Sequence of chain A:
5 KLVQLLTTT

Sequence of chain B:
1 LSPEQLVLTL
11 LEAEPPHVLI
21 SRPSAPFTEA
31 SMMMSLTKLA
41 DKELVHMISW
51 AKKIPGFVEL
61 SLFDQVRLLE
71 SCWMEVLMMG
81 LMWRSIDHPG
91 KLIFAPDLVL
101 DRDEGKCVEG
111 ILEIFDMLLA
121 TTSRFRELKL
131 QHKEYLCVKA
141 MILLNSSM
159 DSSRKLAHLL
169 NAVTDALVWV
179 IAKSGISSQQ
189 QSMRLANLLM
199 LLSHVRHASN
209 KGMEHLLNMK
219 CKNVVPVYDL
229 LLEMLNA

The following describes two proteins that form a bound complex.

Residue-level contacts at the interface:
Residue E231 in chain B contacts residue V7 in chain A (closest heavy-atom distance 4.9 Å).
Residue E70 in chain B is in contact with residue L6 in chain A (closest heavy-atom distance 3.9 Å).
Residue F57 in chain B contacts residue L10 in chain A (closest heavy-atom distance 4.2 Å).
Residue V45 in chain B contacts residue L9 in chain A (closest heavy-atom distance 4.0 Å).
Residue L228 in chain B interacts with residue K5 in chain A (closest heavy-atom distance 3.7 Å).
Residue L62 in chain B is in contact with residue L10 in chain A (closest heavy-atom distance 4.2 Å).
Residue L228 in chain B is in contact with residue L9 in chain A (closest heavy-atom distance 3.5 Å).
Residue D227 in chain B is in contact with residue K5 in chain A (closest heavy-atom distance 4.8 Å).
Residue L62 in chain B is in contact with residue T11 in chain A (closest heavy-atom distance 3.3 Å).
Residue K52 in chain B contacts residue T13 in chain A (closest heavy-atom distance 3.3 Å).
Residue V66 in chain B interacts with residue L6 in chain A (closest heavy-atom distance 3.7 Å).
Residue I48 in chain B interacts with residue L10 in chain A (closest heavy-atom distance 3.5 Å).
Residue L62 in chain B is in contact with residue V7 in chain A (closest heavy-atom distance 4.0 Å).
Residue M232 in chain B interacts with residue L6 in chain A (closest heavy-atom distance 3.9 Å).
Residue L69 in chain B interacts with residue L6 in chain A (closest heavy-atom distance 4.2 Å).
Residue Q65 in chain B contacts residue L10 in chain A (closest heavy-atom distance 3.8 Å).
Residue V66 in chain B contacts residue L10 in chain A (closest heavy-atom distance 4.0 Å).
Residue I48 in chain B interacts with residue L6 in chain A (closest heavy-atom distance 3.8 Å).
Residue L228 in chain B is in contact with residue L6 in chain A (closest heavy-atom distance 4.2 Å).
Residue K52 in chain B is in contact with residue T11 in chain A (closest heavy-atom distance 4.8 Å).
Residue K52 in chain B contacts residue L9 in chain A (closest heavy-atom distance 4.3 Å).
Residue E231 in chain B interacts with residue K5 in chain A (closest heavy-atom distance 2.9 Å).
Residue E231 in chain B interacts with residue L6 in chain A (closest heavy-atom distance 3.3 Å).
Residue V66 in chain B interacts with residue V7 in chain A (closest heavy-atom distance 4.3 Å).
Residue L69 in chain B contacts residue L10 in chain A (closest heavy-atom distance 3.9 Å).
Residue I48 in chain B contacts residue L9 in chain A (closest heavy-atom distance 3.8 Å).
Residue K52 in chain B interacts with residue L10 in chain A (closest heavy-atom distance 2.7 Å).